This data describes a binding interaction between two proteins.

Sequence of the first protein:
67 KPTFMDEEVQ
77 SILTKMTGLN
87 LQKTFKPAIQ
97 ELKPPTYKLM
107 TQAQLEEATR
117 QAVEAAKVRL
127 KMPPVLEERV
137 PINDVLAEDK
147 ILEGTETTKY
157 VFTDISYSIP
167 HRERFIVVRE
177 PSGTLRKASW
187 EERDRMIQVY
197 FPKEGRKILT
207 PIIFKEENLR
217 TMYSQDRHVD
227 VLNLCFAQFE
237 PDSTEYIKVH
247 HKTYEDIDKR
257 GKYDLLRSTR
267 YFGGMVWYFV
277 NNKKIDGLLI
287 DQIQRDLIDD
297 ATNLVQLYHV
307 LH

Residue-level contacts at the interface:
Residue P237 in the first protein interacts with residue F177 in the second protein (closest heavy-atom distance 3.6 Å).
Residue F232 in the first protein interacts with residue P172 in the second protein (closest heavy-atom distance 3.7 Å).
Residue E97 in the first protein contacts residue I133 in the second protein (closest heavy-atom distance 3.5 Å).
Residue Q96 in the first protein is in contact with residue H130 in the second protein (closest heavy-atom distance 3.5 Å).
Residue R168 in the first protein interacts with residue D174 in the second protein (closest heavy-atom distance 3.3 Å).
Residue R170 in the first protein contacts residue A183 in the second protein (closest heavy-atom distance 3.0 Å).
Residue I147 in the first protein is in contact with residue Y203 in the second protein (closest heavy-atom distance 3.1 Å).
Residue H167 in the first protein interacts with residue D174 in the second protein (closest heavy-atom distance 3.3 Å).
Residue R266 in the first protein interacts with residue Q169 in the second protein (closest heavy-atom distance 3.3 Å).
Residue R189 in the first protein interacts with residue A183 in the second protein (closest heavy-atom distance 3.8 Å).
Residue I138 in the first protein is in contact with residue V184 in the second protein (closest heavy-atom distance 3.4 Å).
Residue W186 in the first protein contacts residue T179 in the second protein (closest heavy-atom distance 3.6 Å).
Residue E236 in the first protein interacts with residue R173 in the second protein (closest heavy-atom distance 2.9 Å).
Residue R168 in the first protein interacts with residue S178 in the second protein (closest heavy-atom distance 3.4 Å).
Residue T217 in the first protein interacts with residue H160 in the second protein (closest heavy-atom distance 3.6 Å).
Residue N214 in the first protein interacts with residue H160 in the second protein (closest heavy-atom distance 3.1 Å).
Residue K183 in the first protein interacts with residue T187 in the second protein (closest heavy-atom distance 3.7 Å).
Residue N229 in the first protein contacts residue Q169 in the second protein (closest heavy-atom distance 3.4 Å).
Residue I193 in the first protein contacts residue R173 in the second protein (closest heavy-atom distance 3.7 Å).
Residue R168 in the first protein interacts with residue A183 in the second protein (closest heavy-atom distance 3.3 Å).
Residue R168 in the first protein contacts residue D176 in the second protein (closest heavy-atom distance 3.5 Å).
Residue A233 in the first protein contacts residue V170 in the second protein (closest heavy-atom distance 3.6 Å).
Residue I95 in the first protein interacts with residue G132 in the second protein (closest heavy-atom distance 3.7 Å).
Residue Q96 in the first protein interacts with residue T131 in the second protein (closest heavy-atom distance 3.6 Å).
Residue R168 in the first protein contacts residue V184 in the second protein (closest heavy-atom distance 3.5 Å).
Residue E144 in the first protein contacts residue L193 in the second protein (closest heavy-atom distance 3.7 Å).
Residue Q221 in the first protein interacts with residue G161 in the second protein (closest heavy-atom distance 2.9 Å).
Residue I95 in the first protein is in contact with residue T131 in the second protein (closest heavy-atom distance 3.5 Å).
Residue R189 in the first protein is in contact with residue V184 in the second protein (closest heavy-atom distance 3.3 Å).
Residue L230 in the first protein contacts residue I167 in the second protein (closest heavy-atom distance 3.7 Å).
Residue K199 in the first protein contacts residue E171 in the second protein (closest heavy-atom distance 3.4 Å).
Residue F232 in the first protein contacts residue V170 in the second protein (closest heavy-atom distance 3.3 Å).
Residue K199 in the first protein interacts with residue R173 in the second protein (closest heavy-atom distance 3.5 Å).
Residue L142 in the first protein contacts residue W199 in the second protein (closest heavy-atom distance 3.5 Å).
Residue R125 in the first protein interacts with residue Q169 in the second protein (closest heavy-atom distance 3.0 Å).
Residue D190 in the first protein contacts residue R173 in the second protein (closest heavy-atom distance 3.4 Å).
Residue L142 in the first protein contacts residue L193 in the second protein (closest heavy-atom distance 3.7 Å).
Residue E149 in the first protein interacts with residue M235 in the second protein (closest heavy-atom distance 3.4 Å).
Residue F171 in the first protein is in contact with residue A183 in the second protein (closest heavy-atom distance 3.5 Å).
Residue K183 in the first protein contacts residue G182 in the second protein (closest heavy-atom distance 3.6 Å).
Residue E200 in the first protein contacts residue V170 in the second protein (closest heavy-atom distance 3.6 Å).
Residue L132 in the first protein contacts residue F177 in the second protein (closest heavy-atom distance 3.7 Å).
Residue D140 in the first protein interacts with residue S185 in the second protein (closest heavy-atom distance 2.9 Å).
Residue R223 in the first protein is in contact with residue G161 in the second protein (closest heavy-atom distance 3.3 Å).
Residue R223 in the first protein is in contact with residue I164 in the second protein (closest heavy-atom distance 3.4 Å).
Residue R202 in the first protein interacts with residue R173 in the second protein (closest heavy-atom distance 3.5 Å).
Residue E169 in the first protein contacts residue H181 in the second protein (closest heavy-atom distance 3.1 Å).
Residue E149 in the first protein is in contact with residue S234 in the second protein (closest heavy-atom distance 3.4 Å).
Residue M128 in the first protein interacts with residue P172 in the second protein (closest heavy-atom distance 3.5 Å).
Residue A143 in the first protein contacts residue W199 in the second protein (closest heavy-atom distance 3.4 Å).
Residue I95 in the first protein contacts residue A129 in the second protein (closest heavy-atom distance 3.6 Å).
Residue G150 in the first protein is in contact with residue M235 in the second protein (closest heavy-atom distance 3.5 Å).
Residue I209 in the first protein contacts residue D159 in the second protein (closest heavy-atom distance 3.1 Å).
Residue E169 in the first protein interacts with residue A183 in the second protein (closest heavy-atom distance 3.8 Å).
Residue K183 in the first protein is in contact with residue A183 in the second protein (closest heavy-atom distance 3.2 Å).
Residue A94 in the first protein interacts with residue H166 in the second protein (closest heavy-atom distance 3.5 Å).
Residue I95 in the first protein interacts with residue H130 in the second protein (closest heavy-atom distance 3.4 Å).
Residue N229 in the first protein is in contact with residue I167 in the second protein (closest heavy-atom distance 3.1 Å).
Residue E149 in the first protein contacts residue E233 in the second protein (closest heavy-atom distance 3.0 Å).
Residue W186 in the first protein interacts with residue V184 in the second protein (closest heavy-atom distance 3.8 Å).

Sequence of the second protein:
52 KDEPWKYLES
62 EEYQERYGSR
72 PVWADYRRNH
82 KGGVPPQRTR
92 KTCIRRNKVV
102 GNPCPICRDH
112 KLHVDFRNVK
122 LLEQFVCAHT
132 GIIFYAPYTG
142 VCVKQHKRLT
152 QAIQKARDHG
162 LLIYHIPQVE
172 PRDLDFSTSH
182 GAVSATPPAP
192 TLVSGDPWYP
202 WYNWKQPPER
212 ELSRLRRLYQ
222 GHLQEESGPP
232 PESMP